Interface contacts:
Residue V29 in protein 1 interacts with residue A15 in protein 2 (closest heavy-atom distance 3.4 Å).
Residue I378 in protein 1 interacts with residue Y20 in protein 2 (closest heavy-atom distance 3.2 Å).
Residue Y13 in protein 1 contacts residue S121 in protein 2 (closest heavy-atom distance 2.8 Å).
Residue I378 in protein 1 is in contact with residue K22 in protein 2 (closest heavy-atom distance 3.6 Å).
Residue H21 in protein 1 interacts with residue S261 in protein 2 (closest heavy-atom distance 3.6 Å).
Residue W12 in protein 1 contacts residue W206 in protein 2 (closest heavy-atom distance 3.3 Å).
Residue S46 in protein 1 interacts with residue A292 in protein 2 (closest heavy-atom distance 2.9 Å).
Residue I302 in protein 1 contacts residue L217 in protein 2 (closest heavy-atom distance 3.5 Å).
Residue H21 in protein 1 contacts residue R259 in protein 2 (closest heavy-atom distance 3.6 Å).
Residue V38 in protein 1 contacts residue I4 in protein 2 (closest heavy-atom distance 2.9 Å).
Residue F24 in protein 1 is in contact with residue L264 in protein 2 (closest heavy-atom distance 3.7 Å).
Residue Y13 in protein 1 contacts residue W57 in protein 2 (closest heavy-atom distance 3.2 Å).
Residue R375 in protein 1 interacts with residue Y19 in protein 2 (closest heavy-atom distance 2.9 Å).
Residue V38 in protein 1 contacts residue V3 in protein 2 (closest heavy-atom distance 3.6 Å).
Residue G37 in protein 1 interacts with residue I4 in protein 2 (closest heavy-atom distance 3.5 Å).
Residue S17 in protein 1 is in contact with residue W258 in protein 2 (closest heavy-atom distance 3.5 Å).
Residue K36 in protein 1 is in contact with residue H8 in protein 2 (closest heavy-atom distance 3.3 Å).
Residue Y13 in protein 1 contacts residue N103 in protein 2 (closest heavy-atom distance 3.3 Å).
Residue K36 in protein 1 interacts with residue N9 in protein 2 (closest heavy-atom distance 3.0 Å).
Residue W12 in protein 1 is in contact with residue I146 in protein 2 (closest heavy-atom distance 3.5 Å).
Residue G14 in protein 1 is in contact with residue L11 in protein 2 (closest heavy-atom distance 3.7 Å).
Residue P18 in protein 1 contacts residue G273 in protein 2 (closest heavy-atom distance 3.1 Å).
Residue W22 in protein 1 contacts residue W262 in protein 2 (closest heavy-atom distance 3.2 Å).
Residue W12 in protein 1 contacts residue R208 in protein 2 (closest heavy-atom distance 3.2 Å).
Residue A19 in protein 1 interacts with residue S272 in protein 2 (closest heavy-atom distance 3.6 Å).
Residue K36 in protein 1 contacts residue A7 in protein 2 (closest heavy-atom distance 2.8 Å).
Residue Y13 in protein 1 contacts residue Y75 in protein 2 (closest heavy-atom distance 3.5 Å).
Residue P18 in protein 1 interacts with residue V278 in protein 2 (closest heavy-atom distance 3.4 Å).
Residue A379 in protein 1 interacts with residue Y20 in protein 2 (closest heavy-atom distance 3.6 Å).
Residue K36 in protein 1 contacts residue I12 in protein 2 (closest heavy-atom distance 3.2 Å).
Residue W22 in protein 1 interacts with residue S263 in protein 2 (closest heavy-atom distance 3.1 Å).
Residue I40 in protein 1 interacts with residue V2 in protein 2 (closest heavy-atom distance 3.3 Å).
Residue P33 in protein 1 contacts residue N276 in protein 2 (closest heavy-atom distance 3.2 Å).
Residue A20 in protein 1 interacts with residue S272 in protein 2 (closest heavy-atom distance 2.8 Å).
Residue E15 in protein 1 contacts residue W258 in protein 2 (closest heavy-atom distance 3.3 Å).
Residue G14 in protein 1 contacts residue W57 in protein 2 (closest heavy-atom distance 3.4 Å).
Residue K36 in protein 1 interacts with residue N6 in protein 2 (closest heavy-atom distance 3.0 Å).
Residue P18 in protein 1 contacts residue N276 in protein 2 (closest heavy-atom distance 3.6 Å).
Residue S39 in protein 1 is in contact with residue V2 in protein 2 (closest heavy-atom distance 3.5 Å).
Residue Y303 in protein 1 interacts with residue G266 in protein 2 (closest heavy-atom distance 3.5 Å).
Residue W22 in protein 1 interacts with residue V268 in protein 2 (closest heavy-atom distance 3.2 Å).
Residue W22 in protein 1 interacts with residue A270 in protein 2 (closest heavy-atom distance 3.2 Å).
Residue N299 in protein 1 contacts residue L285 in protein 2 (closest heavy-atom distance 3.4 Å).
Residue T301 in protein 1 contacts residue N284 in protein 2 (closest heavy-atom distance 3.5 Å).
Residue A19 in protein 1 interacts with residue R259 in protein 2 (closest heavy-atom distance 3.2 Å).
Residue V38 in protein 1 contacts residue L24 in protein 2 (closest heavy-atom distance 3.3 Å).
Residue V38 in protein 1 is in contact with residue T26 in protein 2 (closest heavy-atom distance 3.3 Å).
Residue I31 in protein 1 is in contact with residue I12 in protein 2 (closest heavy-atom distance 3.3 Å).
Residue G35 in protein 1 is in contact with residue L11 in protein 2 (closest heavy-atom distance 3.1 Å).
Residue A20 in protein 1 interacts with residue S261 in protein 2 (closest heavy-atom distance 3.6 Å).
Residue G35 in protein 1 contacts residue I12 in protein 2 (closest heavy-atom distance 2.9 Å).
Residue L345 in protein 1 interacts with residue S265 in protein 2 (closest heavy-atom distance 3.6 Å).
Residue V29 in protein 1 is in contact with residue L17 in protein 2 (closest heavy-atom distance 3.2 Å).
Residue Y13 in protein 1 is in contact with residue S101 in protein 2 (closest heavy-atom distance 3.5 Å).
Residue T11 in protein 1 is in contact with residue R208 in protein 2 (closest heavy-atom distance 2.9 Å).
Residue W22 in protein 1 interacts with residue S261 in protein 2 (closest heavy-atom distance 3.2 Å).
Residue G14 in protein 1 interacts with residue H13 in protein 2 (closest heavy-atom distance 3.6 Å).
Residue T301 in protein 1 is in contact with residue E283 in protein 2 (closest heavy-atom distance 3.5 Å).
Residue T301 in protein 1 is in contact with residue L285 in protein 2 (closest heavy-atom distance 3.4 Å).
Residue K27 in protein 1 contacts residue G21 in protein 2 (closest heavy-atom distance 3.1 Å).

Sequence of protein 1:
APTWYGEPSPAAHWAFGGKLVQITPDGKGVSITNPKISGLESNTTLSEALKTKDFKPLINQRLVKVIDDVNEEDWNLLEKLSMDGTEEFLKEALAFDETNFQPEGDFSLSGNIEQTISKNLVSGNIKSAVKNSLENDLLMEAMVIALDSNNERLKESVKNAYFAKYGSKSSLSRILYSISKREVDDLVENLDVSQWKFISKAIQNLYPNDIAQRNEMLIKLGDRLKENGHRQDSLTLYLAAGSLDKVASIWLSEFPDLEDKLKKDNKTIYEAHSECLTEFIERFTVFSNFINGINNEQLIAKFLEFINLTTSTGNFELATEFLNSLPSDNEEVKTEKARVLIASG

This data describes a binding interaction between two proteins.

Sequence of protein 2:
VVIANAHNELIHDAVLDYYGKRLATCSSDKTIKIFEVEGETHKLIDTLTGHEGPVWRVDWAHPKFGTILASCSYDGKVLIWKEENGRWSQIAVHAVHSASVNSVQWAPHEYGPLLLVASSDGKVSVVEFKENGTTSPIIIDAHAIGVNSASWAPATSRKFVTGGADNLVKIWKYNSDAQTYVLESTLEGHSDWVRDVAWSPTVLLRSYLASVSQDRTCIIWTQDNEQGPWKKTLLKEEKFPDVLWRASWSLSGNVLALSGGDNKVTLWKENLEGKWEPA